Sequence of chain B:
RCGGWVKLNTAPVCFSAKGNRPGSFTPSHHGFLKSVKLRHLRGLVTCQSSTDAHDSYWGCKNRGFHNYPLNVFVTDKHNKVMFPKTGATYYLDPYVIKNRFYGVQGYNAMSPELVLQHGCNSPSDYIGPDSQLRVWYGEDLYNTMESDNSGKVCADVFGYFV

Sequence of chain A:
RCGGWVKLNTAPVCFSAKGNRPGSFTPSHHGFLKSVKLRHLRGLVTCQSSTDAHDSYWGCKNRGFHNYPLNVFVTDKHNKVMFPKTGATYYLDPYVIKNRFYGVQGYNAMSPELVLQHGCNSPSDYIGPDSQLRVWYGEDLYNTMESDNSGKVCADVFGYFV

These two protein chains interact to form a complex.

Interface contacts:
Residue F33 in chain B is in contact with residue S124 in chain A (closest heavy-atom distance 3.7 Å).
Residue C122 in chain B is in contact with residue G4 in chain A (closest heavy-atom distance 4.8 Å).
Residue N123 in chain B contacts residue G32 in chain A (closest heavy-atom distance 4.3 Å).
Residue F33 in chain B is in contact with residue P125 in chain A (closest heavy-atom distance 3.9 Å).
Residue C3 in chain B interacts with residue C122 in chain A (closest heavy-atom distance 2.0 Å).
Residue N123 in chain B contacts residue V164 in chain A (closest heavy-atom distance 2.8 Å).
Residue F163 in chain B interacts with residue C122 in chain A (closest heavy-atom distance 3.4 Å).
Residue C122 in chain B contacts residue F163 in chain A (closest heavy-atom distance 3.4 Å).
Residue S124 in chain B contacts residue F33 in chain A (closest heavy-atom distance 3.7 Å).
Residue C122 in chain B is in contact with residue V164 in chain A (closest heavy-atom distance 3.4 Å).
Residue V164 in chain B contacts residue G121 in chain A (closest heavy-atom distance 4.2 Å).
Residue G121 in chain B interacts with residue V164 in chain A (closest heavy-atom distance 4.1 Å).
Residue N123 in chain B interacts with residue F33 in chain A (closest heavy-atom distance 3.5 Å).
Residue F33 in chain B interacts with residue N123 in chain A (closest heavy-atom distance 3.5 Å).
Residue C122 in chain B is in contact with residue R2 in chain A (closest heavy-atom distance 5.0 Å).
Residue V164 in chain B interacts with residue C122 in chain A (closest heavy-atom distance 3.4 Å).
Residue P125 in chain B interacts with residue F33 in chain A (closest heavy-atom distance 3.8 Å).
Residue R2 in chain B contacts residue C122 in chain A (closest heavy-atom distance 4.7 Å).
Residue V164 in chain B is in contact with residue V164 in chain A (closest heavy-atom distance 3.6 Å).
Residue F33 in chain B contacts residue F33 in chain A (closest heavy-atom distance 3.4 Å).
Residue P125 in chain B is in contact with residue Y128 in chain A (closest heavy-atom distance 3.6 Å).
Residue G121 in chain B interacts with residue C3 in chain A (closest heavy-atom distance 4.1 Å).
Residue V164 in chain B contacts residue N123 in chain A (closest heavy-atom distance 2.9 Å).
Residue C3 in chain B interacts with residue G121 in chain A (closest heavy-atom distance 4.4 Å).
Residue G32 in chain B contacts residue N123 in chain A (closest heavy-atom distance 4.6 Å).
Residue C122 in chain B is in contact with residue C3 in chain A (closest heavy-atom distance 2.0 Å).
Residue Y128 in chain B contacts residue P125 in chain A (closest heavy-atom distance 3.6 Å).
Residue G4 in chain B is in contact with residue C122 in chain A (closest heavy-atom distance 3.8 Å).